Sequence of protein 2:
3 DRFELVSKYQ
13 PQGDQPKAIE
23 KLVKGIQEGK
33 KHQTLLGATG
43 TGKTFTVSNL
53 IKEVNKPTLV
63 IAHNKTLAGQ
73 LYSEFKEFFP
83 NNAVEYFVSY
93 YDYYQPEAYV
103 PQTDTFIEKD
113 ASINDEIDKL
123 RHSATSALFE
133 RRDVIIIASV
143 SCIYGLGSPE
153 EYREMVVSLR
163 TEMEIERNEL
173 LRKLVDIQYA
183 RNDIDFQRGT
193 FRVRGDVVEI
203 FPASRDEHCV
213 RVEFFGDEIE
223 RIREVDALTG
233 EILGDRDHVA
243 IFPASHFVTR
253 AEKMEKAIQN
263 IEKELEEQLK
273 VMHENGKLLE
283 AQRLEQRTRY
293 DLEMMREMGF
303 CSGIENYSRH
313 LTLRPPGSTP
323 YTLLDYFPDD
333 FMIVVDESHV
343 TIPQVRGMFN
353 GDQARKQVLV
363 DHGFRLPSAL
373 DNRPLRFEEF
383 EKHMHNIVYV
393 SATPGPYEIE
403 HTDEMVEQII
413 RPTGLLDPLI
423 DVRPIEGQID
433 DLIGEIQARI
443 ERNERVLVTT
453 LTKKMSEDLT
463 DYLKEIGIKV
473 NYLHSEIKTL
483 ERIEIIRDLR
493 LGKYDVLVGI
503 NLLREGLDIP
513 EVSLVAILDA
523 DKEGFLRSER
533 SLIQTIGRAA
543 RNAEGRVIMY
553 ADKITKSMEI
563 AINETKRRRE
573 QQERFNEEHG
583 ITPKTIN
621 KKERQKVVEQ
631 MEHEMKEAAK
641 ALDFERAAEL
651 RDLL

Sequence of protein 1:
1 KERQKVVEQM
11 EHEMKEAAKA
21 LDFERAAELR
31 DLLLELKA

These two protein chains interact to form a complex.

Residue-level contacts at the interface:
Residue R651 in protein 2 is in contact with residue F23 in protein 1 (closest heavy-atom distance 3.6 Å).
Residue L493 in protein 2 contacts residue L21 in protein 1 (closest heavy-atom distance 4.6 Å).
Residue L642 in protein 2 is in contact with residue R30 in protein 1 (closest heavy-atom distance 3.0 Å).
Residue D643 in protein 2 is in contact with residue R30 in protein 1 (closest heavy-atom distance 4.4 Å).
Residue F644 in protein 2 is in contact with residue R30 in protein 1 (closest heavy-atom distance 3.7 Å).
Residue L642 in protein 2 is in contact with residue M14 in protein 1 (closest heavy-atom distance 3.8 Å).
Residue F644 in protein 2 is in contact with residue A26 in protein 1 (closest heavy-atom distance 3.5 Å).
Residue A648 in protein 2 is in contact with residue F23 in protein 1 (closest heavy-atom distance 3.5 Å).
Residue L493 in protein 2 interacts with residue K19 in protein 1 (closest heavy-atom distance 3.8 Å).
Residue E645 in protein 2 contacts residue A27 in protein 1 (closest heavy-atom distance 3.9 Å).
Residue L493 in protein 2 is in contact with residue A20 in protein 1 (closest heavy-atom distance 3.9 Å).
Residue A639 in protein 2 contacts residue F23 in protein 1 (closest heavy-atom distance 4.2 Å).
Residue E645 in protein 2 contacts residue R30 in protein 1 (closest heavy-atom distance 2.7 Å).
Residue M635 in protein 2 contacts residue F23 in protein 1 (closest heavy-atom distance 3.9 Å).
Residue A639 in protein 2 is in contact with residue A18 in protein 1 (closest heavy-atom distance 4.6 Å).
Residue R651 in protein 2 is in contact with residue L21 in protein 1 (closest heavy-atom distance 2.4 Å).
Residue A647 in protein 2 contacts residue F23 in protein 1 (closest heavy-atom distance 3.3 Å).
Residue R651 in protein 2 interacts with residue E24 in protein 1 (closest heavy-atom distance 2.4 Å).
Residue F644 in protein 2 is in contact with residue M14 in protein 1 (closest heavy-atom distance 3.6 Å).
Residue F644 in protein 2 contacts residue F23 in protein 1 (closest heavy-atom distance 3.5 Å).
Residue M635 in protein 2 contacts residue L21 in protein 1 (closest heavy-atom distance 3.8 Å).
Residue A648 in protein 2 is in contact with residue E24 in protein 1 (closest heavy-atom distance 4.6 Å).
Residue R651 in protein 2 is in contact with residue D22 in protein 1 (closest heavy-atom distance 4.5 Å).
Residue F644 in protein 2 contacts residue A27 in protein 1 (closest heavy-atom distance 3.5 Å).
Residue R489 in protein 2 contacts residue K19 in protein 1 (closest heavy-atom distance 5.0 Å).
Residue P82 in protein 2 interacts with residue K5 in protein 1 (closest heavy-atom distance 4.2 Å).
Residue F644 in protein 2 contacts residue A18 in protein 1 (closest heavy-atom distance 3.8 Å).